Sequence of chain B:
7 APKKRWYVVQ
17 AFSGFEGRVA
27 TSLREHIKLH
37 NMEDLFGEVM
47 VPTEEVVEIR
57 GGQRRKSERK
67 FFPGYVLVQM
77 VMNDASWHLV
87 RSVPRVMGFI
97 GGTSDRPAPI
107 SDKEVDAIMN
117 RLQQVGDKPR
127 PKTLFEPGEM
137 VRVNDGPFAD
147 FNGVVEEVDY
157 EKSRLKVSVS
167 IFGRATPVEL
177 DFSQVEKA

Sequence of chain A:
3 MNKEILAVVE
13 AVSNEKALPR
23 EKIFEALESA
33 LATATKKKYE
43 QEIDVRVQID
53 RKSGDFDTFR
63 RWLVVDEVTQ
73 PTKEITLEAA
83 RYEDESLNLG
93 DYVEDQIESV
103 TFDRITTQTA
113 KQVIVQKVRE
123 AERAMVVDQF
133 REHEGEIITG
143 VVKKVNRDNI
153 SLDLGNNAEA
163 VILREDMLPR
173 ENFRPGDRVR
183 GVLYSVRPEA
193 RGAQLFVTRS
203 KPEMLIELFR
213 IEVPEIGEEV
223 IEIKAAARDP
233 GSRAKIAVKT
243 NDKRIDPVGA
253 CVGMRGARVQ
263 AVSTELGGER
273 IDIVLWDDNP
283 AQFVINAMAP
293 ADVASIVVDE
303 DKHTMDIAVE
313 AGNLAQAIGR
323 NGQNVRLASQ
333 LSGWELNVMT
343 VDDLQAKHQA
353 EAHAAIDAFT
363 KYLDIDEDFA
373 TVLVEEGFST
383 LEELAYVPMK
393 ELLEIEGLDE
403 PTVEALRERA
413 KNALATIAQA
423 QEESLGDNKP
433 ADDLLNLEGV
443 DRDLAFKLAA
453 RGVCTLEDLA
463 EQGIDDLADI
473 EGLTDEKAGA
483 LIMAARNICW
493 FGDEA

Interface contacts:
Residue R180 in chain A contacts residue G169 in chain B (closest heavy-atom distance 3.1 Å).
Residue R180 in chain A contacts residue S166 in chain B (closest heavy-atom distance 3.2 Å).
Residue T141 in chain A interacts with residue G169 in chain B (closest heavy-atom distance 4.0 Å).
Residue R180 in chain A contacts residue A171 in chain B (closest heavy-atom distance 3.8 Å).

This data describes a binding interaction between two proteins.